Residue-level contacts at the interface:
Residue K176 in the first protein contacts residue V53 in the second protein (closest heavy-atom distance 3.4 Å).
Residue Y78 in the first protein interacts with residue N152 in the second protein (closest heavy-atom distance 3.5 Å).
Residue E312 in the first protein contacts residue R773 in the second protein (closest heavy-atom distance 2.4 Å).
Residue N647 in the first protein interacts with residue T798 in the second protein (closest heavy-atom distance 3.3 Å).
Residue E96 in the first protein contacts residue E761 in the second protein (closest heavy-atom distance 2.8 Å).
Residue Y56 in the first protein interacts with residue R200 in the second protein (closest heavy-atom distance 3.3 Å).
Residue V53 in the first protein contacts residue H175 in the second protein (closest heavy-atom distance 3.3 Å).
Residue Q50 in the first protein contacts residue G173 in the second protein (closest heavy-atom distance 3.4 Å).
Residue K176 in the first protein interacts with residue Y52 in the second protein (closest heavy-atom distance 3.2 Å).
Residue I57 in the first protein interacts with residue G178 in the second protein (closest heavy-atom distance 3.2 Å).
Residue S93 in the first protein contacts residue G763 in the second protein (closest heavy-atom distance 2.9 Å).
Residue H175 in the first protein contacts residue S55 in the second protein (closest heavy-atom distance 3.3 Å).
Residue G218 in the first protein contacts residue Y52 in the second protein (closest heavy-atom distance 3.3 Å).
Residue N141 in the first protein is in contact with residue F63 in the second protein (closest heavy-atom distance 3.2 Å).
Residue N141 in the first protein contacts residue P58 in the second protein (closest heavy-atom distance 2.7 Å).
Residue N647 in the first protein contacts residue E794 in the second protein (closest heavy-atom distance 3.5 Å).
Residue K762 in the first protein contacts residue I91 in the second protein (closest heavy-atom distance 2.9 Å).
Residue E761 in the first protein contacts residue E96 in the second protein (closest heavy-atom distance 2.8 Å).
Residue G763 in the first protein contacts residue S93 in the second protein (closest heavy-atom distance 3.0 Å).
Residue G178 in the first protein is in contact with residue Y56 in the second protein (closest heavy-atom distance 3.2 Å).
Residue Y52 in the first protein contacts residue K176 in the second protein (closest heavy-atom distance 3.2 Å).
Residue P58 in the first protein is in contact with residue N141 in the second protein (closest heavy-atom distance 2.8 Å).
Residue I72 in the first protein contacts residue F148 in the second protein (closest heavy-atom distance 3.4 Å).
Residue Q51 in the first protein is in contact with residue N216 in the second protein (closest heavy-atom distance 3.5 Å).
Residue K791 in the first protein interacts with residue H651 in the second protein (closest heavy-atom distance 3.4 Å).
Residue S55 in the first protein contacts residue K176 in the second protein (closest heavy-atom distance 3.2 Å).
Residue S49 in the first protein contacts residue R156 in the second protein (closest heavy-atom distance 3.4 Å).
Residue Q51 in the first protein interacts with residue V174 in the second protein (closest heavy-atom distance 3.0 Å).
Residue Y52 in the first protein interacts with residue G218 in the second protein (closest heavy-atom distance 3.1 Å).
Residue E794 in the first protein contacts residue N647 in the second protein (closest heavy-atom distance 3.3 Å).
Residue V174 in the first protein is in contact with residue Q51 in the second protein (closest heavy-atom distance 3.0 Å).
Residue G48 in the first protein contacts residue G173 in the second protein (closest heavy-atom distance 3.4 Å).
Residue P180 in the first protein contacts residue Y56 in the second protein (closest heavy-atom distance 3.4 Å).
Residue K176 in the first protein is in contact with residue S55 in the second protein (closest heavy-atom distance 3.3 Å).
Residue N152 in the first protein contacts residue R45 in the second protein (closest heavy-atom distance 3.0 Å).
Residue T54 in the first protein is in contact with residue E225 in the second protein (closest heavy-atom distance 3.5 Å).
Residue Y88 in the first protein is in contact with residue R114 in the second protein (closest heavy-atom distance 3.5 Å).
Residue S55 in the first protein contacts residue H175 in the second protein (closest heavy-atom distance 3.3 Å).
Residue R103 in the first protein contacts residue R103 in the second protein (closest heavy-atom distance 3.2 Å).
Residue S55 in the first protein interacts with residue G178 in the second protein (closest heavy-atom distance 3.1 Å).
Residue H175 in the first protein is in contact with residue V53 in the second protein (closest heavy-atom distance 3.3 Å).
Residue R45 in the first protein interacts with residue N152 in the second protein (closest heavy-atom distance 2.9 Å).
Residue L217 in the first protein interacts with residue Q51 in the second protein (closest heavy-atom distance 3.4 Å).
Residue V53 in the first protein is in contact with residue K176 in the second protein (closest heavy-atom distance 3.3 Å).
Residue V53 in the first protein is in contact with residue V174 in the second protein (closest heavy-atom distance 3.1 Å).
Residue Y78 in the first protein contacts residue L151 in the second protein (closest heavy-atom distance 3.5 Å).
Residue E225 in the first protein interacts with residue Y52 in the second protein (closest heavy-atom distance 2.3 Å).
Residue T798 in the first protein contacts residue N647 in the second protein (closest heavy-atom distance 3.4 Å).
Residue Y56 in the first protein is in contact with residue G178 in the second protein (closest heavy-atom distance 3.1 Å).
Residue G178 in the first protein contacts residue S55 in the second protein (closest heavy-atom distance 3.2 Å).
Residue Y52 in the first protein interacts with residue E225 in the second protein (closest heavy-atom distance 2.3 Å).
Residue V174 in the first protein is in contact with residue V53 in the second protein (closest heavy-atom distance 3.1 Å).
Residue G178 in the first protein is in contact with residue I57 in the second protein (closest heavy-atom distance 3.4 Å).
Residue R773 in the first protein interacts with residue E312 in the second protein (closest heavy-atom distance 2.5 Å).
Residue R114 in the first protein is in contact with residue Y88 in the second protein (closest heavy-atom distance 3.5 Å).
Residue R200 in the first protein is in contact with residue Y56 in the second protein (closest heavy-atom distance 3.4 Å).
Residue F63 in the first protein interacts with residue N141 in the second protein (closest heavy-atom distance 3.1 Å).
Residue Y56 in the first protein is in contact with residue P180 in the second protein (closest heavy-atom distance 3.3 Å).
Residue Q51 in the first protein interacts with residue L217 in the second protein (closest heavy-atom distance 3.3 Å).
Residue I91 in the first protein interacts with residue K762 in the second protein (closest heavy-atom distance 2.7 Å).

This data describes a binding interaction between two proteins.

Sequence of the second protein:
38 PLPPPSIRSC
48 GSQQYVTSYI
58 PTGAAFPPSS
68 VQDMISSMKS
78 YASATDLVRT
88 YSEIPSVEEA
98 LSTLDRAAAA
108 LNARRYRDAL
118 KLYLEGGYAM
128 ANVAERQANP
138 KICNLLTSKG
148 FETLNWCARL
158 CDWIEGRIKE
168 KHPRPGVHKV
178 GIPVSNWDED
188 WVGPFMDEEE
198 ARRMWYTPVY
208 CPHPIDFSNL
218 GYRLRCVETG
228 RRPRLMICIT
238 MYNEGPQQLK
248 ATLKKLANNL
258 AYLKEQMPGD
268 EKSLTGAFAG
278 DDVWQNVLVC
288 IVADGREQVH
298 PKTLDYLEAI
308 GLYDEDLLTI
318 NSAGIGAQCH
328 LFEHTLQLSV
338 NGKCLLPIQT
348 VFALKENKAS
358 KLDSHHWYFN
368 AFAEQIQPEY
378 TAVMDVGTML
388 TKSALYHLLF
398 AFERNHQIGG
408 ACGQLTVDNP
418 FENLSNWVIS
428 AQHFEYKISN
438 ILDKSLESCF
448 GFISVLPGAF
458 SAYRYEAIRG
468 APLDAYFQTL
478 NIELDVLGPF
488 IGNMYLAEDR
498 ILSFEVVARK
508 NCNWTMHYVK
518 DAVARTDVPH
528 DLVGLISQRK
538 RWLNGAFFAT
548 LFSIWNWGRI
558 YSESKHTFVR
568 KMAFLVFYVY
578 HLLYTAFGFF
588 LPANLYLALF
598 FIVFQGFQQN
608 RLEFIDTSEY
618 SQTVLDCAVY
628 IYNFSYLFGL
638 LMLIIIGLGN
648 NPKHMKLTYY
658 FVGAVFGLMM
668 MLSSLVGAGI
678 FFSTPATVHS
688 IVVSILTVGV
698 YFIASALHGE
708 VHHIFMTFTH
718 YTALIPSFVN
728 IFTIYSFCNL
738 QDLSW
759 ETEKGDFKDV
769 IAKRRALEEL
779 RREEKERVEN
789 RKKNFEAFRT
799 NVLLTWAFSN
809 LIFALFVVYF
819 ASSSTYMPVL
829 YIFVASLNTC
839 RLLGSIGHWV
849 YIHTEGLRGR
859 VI

Sequence of the first protein:
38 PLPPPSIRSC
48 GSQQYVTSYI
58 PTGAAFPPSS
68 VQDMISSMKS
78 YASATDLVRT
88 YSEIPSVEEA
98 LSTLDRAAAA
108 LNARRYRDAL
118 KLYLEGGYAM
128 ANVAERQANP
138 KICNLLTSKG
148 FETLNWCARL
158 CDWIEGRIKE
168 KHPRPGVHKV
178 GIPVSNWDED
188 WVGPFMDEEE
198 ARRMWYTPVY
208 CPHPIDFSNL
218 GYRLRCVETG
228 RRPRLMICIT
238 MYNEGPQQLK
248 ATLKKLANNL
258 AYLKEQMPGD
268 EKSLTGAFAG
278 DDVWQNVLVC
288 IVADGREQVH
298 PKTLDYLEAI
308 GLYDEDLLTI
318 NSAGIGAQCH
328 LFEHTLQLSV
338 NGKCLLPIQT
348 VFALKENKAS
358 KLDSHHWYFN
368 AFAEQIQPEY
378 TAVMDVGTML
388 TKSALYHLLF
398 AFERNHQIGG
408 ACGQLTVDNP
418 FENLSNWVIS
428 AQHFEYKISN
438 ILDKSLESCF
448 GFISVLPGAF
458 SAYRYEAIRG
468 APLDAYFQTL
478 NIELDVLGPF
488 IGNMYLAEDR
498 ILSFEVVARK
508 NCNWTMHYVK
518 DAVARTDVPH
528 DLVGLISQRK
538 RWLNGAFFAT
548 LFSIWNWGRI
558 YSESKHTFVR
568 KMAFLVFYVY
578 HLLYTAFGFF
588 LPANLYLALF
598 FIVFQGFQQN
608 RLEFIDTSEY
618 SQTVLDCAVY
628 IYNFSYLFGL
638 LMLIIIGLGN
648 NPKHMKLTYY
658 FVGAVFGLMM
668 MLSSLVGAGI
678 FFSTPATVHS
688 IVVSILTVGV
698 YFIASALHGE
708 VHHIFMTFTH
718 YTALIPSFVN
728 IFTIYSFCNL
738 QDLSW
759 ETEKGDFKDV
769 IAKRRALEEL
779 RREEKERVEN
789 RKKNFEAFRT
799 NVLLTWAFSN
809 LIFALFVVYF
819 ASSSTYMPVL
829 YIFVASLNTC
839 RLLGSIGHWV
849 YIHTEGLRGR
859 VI